Sequence of the second protein:
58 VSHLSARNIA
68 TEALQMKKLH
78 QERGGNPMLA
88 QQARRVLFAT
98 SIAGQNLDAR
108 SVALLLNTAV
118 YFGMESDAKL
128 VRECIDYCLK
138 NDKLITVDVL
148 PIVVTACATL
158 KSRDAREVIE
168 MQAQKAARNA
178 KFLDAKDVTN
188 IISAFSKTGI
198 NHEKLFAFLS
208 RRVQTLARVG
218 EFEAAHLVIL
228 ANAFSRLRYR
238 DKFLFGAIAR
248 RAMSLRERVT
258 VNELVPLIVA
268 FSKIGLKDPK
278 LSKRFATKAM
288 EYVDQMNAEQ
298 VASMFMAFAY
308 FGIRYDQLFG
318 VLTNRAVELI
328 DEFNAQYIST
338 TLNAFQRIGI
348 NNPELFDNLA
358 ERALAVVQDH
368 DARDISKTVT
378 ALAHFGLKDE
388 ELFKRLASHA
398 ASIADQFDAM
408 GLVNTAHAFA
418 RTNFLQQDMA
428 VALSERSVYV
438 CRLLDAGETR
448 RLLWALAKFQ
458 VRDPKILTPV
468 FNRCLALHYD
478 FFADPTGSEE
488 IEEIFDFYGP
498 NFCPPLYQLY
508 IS

Residue-level contacts at the interface:
Residue E167 in the second protein interacts with residue D299 in the first protein (closest heavy-atom distance 3.9 Å).
Residue E164 in the second protein contacts residue E296 in the first protein (closest heavy-atom distance 3.5 Å).
Residue Y476 in the second protein contacts residue N273 in the first protein (closest heavy-atom distance 3.1 Å).
Residue N469 in the second protein is in contact with residue V100 in the first protein (closest heavy-atom distance 3.2 Å).
Residue H199 in the second protein contacts residue R302 in the first protein (closest heavy-atom distance 3.7 Å).
Residue M168 in the second protein is in contact with residue K295 in the first protein (closest heavy-atom distance 3.7 Å).
Residue R470 in the second protein contacts residue L235 in the first protein (closest heavy-atom distance 2.8 Å).
Residue I197 in the second protein is in contact with residue D299 in the first protein (closest heavy-atom distance 3.9 Å).
Residue R163 in the second protein is in contact with residue E262 in the first protein (closest heavy-atom distance 2.8 Å).
Residue D477 in the second protein is in contact with residue N273 in the first protein (closest heavy-atom distance 2.9 Å).
Residue R163 in the second protein is in contact with residue W258 in the first protein (closest heavy-atom distance 4.0 Å).
Residue N198 in the second protein contacts residue L336 in the first protein (closest heavy-atom distance 3.1 Å).
Residue F468 in the second protein interacts with residue L98 in the first protein (closest heavy-atom distance 3.5 Å).
Residue T465 in the second protein contacts residue L98 in the first protein (closest heavy-atom distance 3.4 Å).
Residue Q171 in the second protein contacts residue K295 in the first protein (closest heavy-atom distance 3.2 Å).
Residue D442 in the second protein is in contact with residue N270 in the first protein (closest heavy-atom distance 3.2 Å).
Residue A473 in the second protein interacts with residue S236 in the first protein (closest heavy-atom distance 3.9 Å).
Residue D442 in the second protein contacts residue K267 in the first protein (closest heavy-atom distance 4.0 Å).
Residue A473 in the second protein contacts residue Y102 in the first protein (closest heavy-atom distance 4.0 Å).
Residue R439 in the second protein contacts residue R260 in the first protein (closest heavy-atom distance 3.0 Å).
Residue H199 in the second protein interacts with residue D335 in the first protein (closest heavy-atom distance 3.1 Å).
Residue Q171 in the second protein is in contact with residue L298 in the first protein (closest heavy-atom distance 3.9 Å).
Residue K158 in the second protein contacts residue N259 in the first protein (closest heavy-atom distance 4.0 Å).
Residue L472 in the second protein interacts with residue Y102 in the first protein (closest heavy-atom distance 3.7 Å).
Residue E200 in the second protein is in contact with residue D335 in the first protein (closest heavy-atom distance 3.5 Å).
Residue R160 in the second protein is in contact with residue E296 in the first protein (closest heavy-atom distance 3.5 Å).
Residue N198 in the second protein contacts residue R302 in the first protein (closest heavy-atom distance 3.2 Å).
Residue N198 in the second protein contacts residue K303 in the first protein (closest heavy-atom distance 3.4 Å).
Residue K158 in the second protein interacts with residue R255 in the first protein (closest heavy-atom distance 2.9 Å).
Residue G196 in the second protein interacts with residue K303 in the first protein (closest heavy-atom distance 3.2 Å).
Residue E167 in the second protein is in contact with residue R302 in the first protein (closest heavy-atom distance 2.7 Å).
Residue R470 in the second protein is in contact with residue G233 in the first protein (closest heavy-atom distance 3.0 Å).
Residue P461 in the second protein contacts residue L98 in the first protein (closest heavy-atom distance 4.1 Å).
Residue E167 in the second protein interacts with residue K295 in the first protein (closest heavy-atom distance 3.5 Å).
Residue N198 in the second protein is in contact with residue D335 in the first protein (closest heavy-atom distance 4.0 Å).
Residue A473 in the second protein contacts residue V234 in the first protein (closest heavy-atom distance 4.0 Å).
Residue N198 in the second protein is in contact with residue D299 in the first protein (closest heavy-atom distance 2.8 Å).
Residue T465 in the second protein is in contact with residue P99 in the first protein (closest heavy-atom distance 3.6 Å).
Residue N198 in the second protein contacts residue L306 in the first protein (closest heavy-atom distance 3.5 Å).
Residue E200 in the second protein is in contact with residue L336 in the first protein (closest heavy-atom distance 3.2 Å).
Residue D442 in the second protein is in contact with residue S269 in the first protein (closest heavy-atom distance 3.0 Å).
Residue E445 in the second protein interacts with residue K267 in the first protein (closest heavy-atom distance 3.7 Å).
Residue E200 in the second protein interacts with residue T337 in the first protein (closest heavy-atom distance 2.9 Å).
Residue E200 in the second protein interacts with residue L306 in the first protein (closest heavy-atom distance 4.1 Å).
Residue N469 in the second protein contacts residue S101 in the first protein (closest heavy-atom distance 3.3 Å).
Residue R439 in the second protein interacts with residue G231 in the first protein (closest heavy-atom distance 4.1 Å).
Residue N469 in the second protein is in contact with residue V234 in the first protein (closest heavy-atom distance 3.9 Å).
Residue A473 in the second protein interacts with residue G233 in the first protein (closest heavy-atom distance 4.0 Å).
Residue S159 in the second protein interacts with residue Y253 in the first protein (closest heavy-atom distance 3.5 Å).
Residue E167 in the second protein contacts residue L298 in the first protein (closest heavy-atom distance 3.7 Å).
Residue R163 in the second protein interacts with residue N259 in the first protein (closest heavy-atom distance 3.0 Å).
Residue C500 in the second protein contacts residue V100 in the first protein (closest heavy-atom distance 3.7 Å).
Residue R163 in the second protein is in contact with residue E296 in the first protein (closest heavy-atom distance 3.9 Å).
Residue R439 in the second protein contacts residue D230 in the first protein (closest heavy-atom distance 3.5 Å).
Residue C438 in the second protein is in contact with residue D232 in the first protein (closest heavy-atom distance 3.8 Å).
Residue K201 in the second protein contacts residue D335 in the first protein (closest heavy-atom distance 3.8 Å).
Residue G196 in the second protein contacts residue D299 in the first protein (closest heavy-atom distance 3.3 Å).
Residue K158 in the second protein is in contact with residue E262 in the first protein (closest heavy-atom distance 3.2 Å).
Residue R160 in the second protein contacts residue Y253 in the first protein (closest heavy-atom distance 3.2 Å).
Residue E200 in the second protein contacts residue P338 in the first protein (closest heavy-atom distance 3.5 Å).

Sequence of the first protein:
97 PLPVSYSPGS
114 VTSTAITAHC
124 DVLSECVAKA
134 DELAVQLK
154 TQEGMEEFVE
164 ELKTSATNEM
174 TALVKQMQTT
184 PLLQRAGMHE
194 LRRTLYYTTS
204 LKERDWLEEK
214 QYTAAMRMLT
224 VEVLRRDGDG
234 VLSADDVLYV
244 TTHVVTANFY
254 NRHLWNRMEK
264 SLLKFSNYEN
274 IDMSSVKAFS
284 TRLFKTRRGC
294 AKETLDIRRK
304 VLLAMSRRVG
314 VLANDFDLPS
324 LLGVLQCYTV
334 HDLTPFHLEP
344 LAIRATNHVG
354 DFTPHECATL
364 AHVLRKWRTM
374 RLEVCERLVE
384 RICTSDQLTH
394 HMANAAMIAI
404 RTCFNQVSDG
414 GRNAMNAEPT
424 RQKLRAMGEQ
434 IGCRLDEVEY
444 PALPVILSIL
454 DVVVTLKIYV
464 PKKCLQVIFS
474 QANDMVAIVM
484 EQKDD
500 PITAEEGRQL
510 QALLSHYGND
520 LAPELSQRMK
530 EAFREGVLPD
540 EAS

This data describes a binding interaction between two proteins.